Sequence of the second protein:
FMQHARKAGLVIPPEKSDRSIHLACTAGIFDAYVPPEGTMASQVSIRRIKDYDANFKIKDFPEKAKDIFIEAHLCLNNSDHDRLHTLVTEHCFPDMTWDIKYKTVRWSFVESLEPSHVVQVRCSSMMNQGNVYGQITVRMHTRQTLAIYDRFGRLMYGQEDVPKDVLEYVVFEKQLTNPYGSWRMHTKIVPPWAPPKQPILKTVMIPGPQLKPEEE

These two protein chains interact to form a complex.

Sequence of the first protein:
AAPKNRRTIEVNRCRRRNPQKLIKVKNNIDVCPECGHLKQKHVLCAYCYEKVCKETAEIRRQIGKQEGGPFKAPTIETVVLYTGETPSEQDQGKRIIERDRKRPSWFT

Residue-level contacts at the interface:
Residue E290 in the second protein is in contact with residue K129 in the first protein (closest heavy-atom distance 4.3 Å).
Residue E290 in the second protein interacts with residue R179 in the first protein (closest heavy-atom distance 3.8 Å).
Residue L287 in the second protein is in contact with residue Y125 in the first protein (closest heavy-atom distance 3.1 Å).
Residue E290 in the second protein contacts residue E133 in the first protein (closest heavy-atom distance 5.0 Å).
Residue P289 in the second protein contacts residue K129 in the first protein (closest heavy-atom distance 4.4 Å).
Residue P289 in the second protein interacts with residue Y125 in the first protein (closest heavy-atom distance 3.5 Å).
Residue E290 in the second protein contacts residue Y125 in the first protein (closest heavy-atom distance 4.2 Å).
Residue K288 in the second protein interacts with residue K132 in the first protein (closest heavy-atom distance 4.6 Å).
Residue K288 in the second protein interacts with residue Y125 in the first protein (closest heavy-atom distance 4.0 Å).
Residue E290 in the second protein contacts residue K132 in the first protein (closest heavy-atom distance 4.1 Å).